Sequence of chain A:
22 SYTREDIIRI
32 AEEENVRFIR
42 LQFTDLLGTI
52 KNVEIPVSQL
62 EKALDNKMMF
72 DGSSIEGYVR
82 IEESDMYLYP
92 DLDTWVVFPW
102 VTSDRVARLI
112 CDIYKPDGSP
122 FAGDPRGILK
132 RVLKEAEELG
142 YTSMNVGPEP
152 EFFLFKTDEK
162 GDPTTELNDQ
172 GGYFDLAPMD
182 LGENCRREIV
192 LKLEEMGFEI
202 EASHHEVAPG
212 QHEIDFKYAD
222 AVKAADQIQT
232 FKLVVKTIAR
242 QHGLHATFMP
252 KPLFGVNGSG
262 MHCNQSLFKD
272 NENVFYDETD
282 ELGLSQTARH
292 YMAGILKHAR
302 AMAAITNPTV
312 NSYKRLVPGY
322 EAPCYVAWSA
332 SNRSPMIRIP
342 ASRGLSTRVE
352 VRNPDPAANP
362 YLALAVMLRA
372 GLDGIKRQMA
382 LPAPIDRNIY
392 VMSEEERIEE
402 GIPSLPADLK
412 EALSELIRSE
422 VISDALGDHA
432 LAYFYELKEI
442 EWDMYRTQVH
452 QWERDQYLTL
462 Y

Residue-level contacts at the interface:
Residue Y79 in chain A contacts residue R8 in chain B (closest heavy-atom distance 3.3 Å).
Residue I82 in chain A is in contact with residue L1 in chain B (closest heavy-atom distance 4.8 Å).
Residue M445 in chain A interacts with residue F10 in chain B (closest heavy-atom distance 3.7 Å).
Residue G78 in chain A contacts residue E5 in chain B (closest heavy-atom distance 4.3 Å).
Residue Y79 in chain A contacts residue E5 in chain B (closest heavy-atom distance 3.6 Å).
Residue I82 in chain A interacts with residue I2 in chain B (closest heavy-atom distance 4.5 Å).
Residue Y79 in chain A contacts residue I2 in chain B (closest heavy-atom distance 4.1 Å).
Residue R81 in chain A contacts residue E5 in chain B (closest heavy-atom distance 3.5 Å).
Residue L48 in chain A contacts residue R8 in chain B (closest heavy-atom distance 4.6 Å).
Residue I441 in chain A interacts with residue F9 in chain B (closest heavy-atom distance 4.2 Å).
Residue M445 in chain A is in contact with residue F9 in chain B (closest heavy-atom distance 3.9 Å).
Residue M445 in chain A is in contact with residue L6 in chain B (closest heavy-atom distance 4.8 Å).
Residue V80 in chain A contacts residue I2 in chain B (closest heavy-atom distance 4.6 Å).
Residue Y79 in chain A contacts residue L6 in chain B (closest heavy-atom distance 3.5 Å).
Residue E442 in chain A contacts residue F9 in chain B (closest heavy-atom distance 4.3 Å).
Residue I441 in chain A contacts residue L6 in chain B (closest heavy-atom distance 4.0 Å).
Residue I441 in chain A is in contact with residue I2 in chain B (closest heavy-atom distance 4.8 Å).
Residue Y79 in chain A is in contact with residue F9 in chain B (closest heavy-atom distance 3.7 Å).
Residue R81 in chain A interacts with residue I2 in chain B (closest heavy-atom distance 3.3 Å).

These two protein chains interact to form a complex.

Sequence of chain B:
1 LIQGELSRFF